Sequence of chain A:
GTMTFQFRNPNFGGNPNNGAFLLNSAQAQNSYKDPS

Interface contacts:
Residue Y211 in chain B contacts residue D53 in chain A (closest heavy-atom distance 3.8 Å).
Residue Y158 in chain B interacts with residue Q48 in chain A (closest heavy-atom distance 4.6 Å).
Residue F208 in chain B is in contact with residue A45 in chain A (closest heavy-atom distance 3.5 Å).
Residue F206 in chain B interacts with residue A45 in chain A (closest heavy-atom distance 3.7 Å).
Residue E218 in chain B contacts residue Q25 in chain A (closest heavy-atom distance 4.9 Å).
Residue G217 in chain B contacts residue F31 in chain A (closest heavy-atom distance 4.9 Å).
Residue Q166 in chain B interacts with residue M22 in chain A (closest heavy-atom distance 3.4 Å).
Residue E200 in chain B contacts residue T23 in chain A (closest heavy-atom distance 4.2 Å).
Residue F206 in chain B is in contact with residue N28 in chain A (closest heavy-atom distance 3.4 Å).
Residue F208 in chain B contacts residue Q46 in chain A (closest heavy-atom distance 3.8 Å).
Residue E218 in chain B contacts residue N28 in chain A (closest heavy-atom distance 3.9 Å).
Residue Y211 in chain B is in contact with residue Y51 in chain A (closest heavy-atom distance 3.4 Å).
Residue F206 in chain B interacts with residue Q48 in chain A (closest heavy-atom distance 4.8 Å).
Residue F208 in chain B contacts residue N49 in chain A (closest heavy-atom distance 3.7 Å).
Residue F159 in chain B contacts residue Q48 in chain A (closest heavy-atom distance 3.6 Å).
Residue R207 in chain B is in contact with residue Y51 in chain A (closest heavy-atom distance 4.7 Å).
Residue E200 in chain B contacts residue R27 in chain A (closest heavy-atom distance 3.1 Å).
Residue E216 in chain B is in contact with residue N30 in chain A (closest heavy-atom distance 3.2 Å).
Residue N224 in chain B interacts with residue T21 in chain A (closest heavy-atom distance 3.5 Å).
Residue E200 in chain B contacts residue Q25 in chain A (closest heavy-atom distance 4.8 Å).
Residue Y199 in chain B is in contact with residue M22 in chain A (closest heavy-atom distance 4.0 Å).
Residue F208 in chain B contacts residue Y51 in chain A (closest heavy-atom distance 3.2 Å).
Residue Q202 in chain B interacts with residue Q25 in chain A (closest heavy-atom distance 3.4 Å).
Residue L214 in chain B is in contact with residue L42 in chain A (closest heavy-atom distance 4.7 Å).
Residue N224 in chain B is in contact with residue M22 in chain A (closest heavy-atom distance 2.8 Å).
Residue Q202 in chain B contacts residue F26 in chain A (closest heavy-atom distance 4.4 Å).
Residue Q168 in chain B is in contact with residue M22 in chain A (closest heavy-atom distance 3.5 Å).
Residue E216 in chain B interacts with residue F31 in chain A (closest heavy-atom distance 3.9 Å).
Residue T222 in chain B contacts residue T23 in chain A (closest heavy-atom distance 4.2 Å).
Residue Y167 in chain B is in contact with residue M22 in chain A (closest heavy-atom distance 4.3 Å).
Residue F206 in chain B interacts with residue N30 in chain A (closest heavy-atom distance 4.5 Å).
Residue K64 in chain B is in contact with residue T21 in chain A (closest heavy-atom distance 4.8 Å).
Residue Q168 in chain B is in contact with residue T21 in chain A (closest heavy-atom distance 4.3 Å).
Residue S198 in chain B is in contact with residue M22 in chain A (closest heavy-atom distance 4.1 Å).
Residue F206 in chain B is in contact with residue L42 in chain A (closest heavy-atom distance 4.4 Å).
Residue I209 in chain B interacts with residue Y51 in chain A (closest heavy-atom distance 4.2 Å).
Residue D170 in chain B contacts residue G20 in chain A (closest heavy-atom distance 3.2 Å).
Residue E218 in chain B is in contact with residue R27 in chain A (closest heavy-atom distance 3.5 Å).
Residue Q202 in chain B contacts residue F24 in chain A (closest heavy-atom distance 3.6 Å).
Residue Q202 in chain B is in contact with residue R27 in chain A (closest heavy-atom distance 3.1 Å).
Residue E216 in chain B interacts with residue N28 in chain A (closest heavy-atom distance 2.8 Å).
Residue Y221 in chain B is in contact with residue F24 in chain A (closest heavy-atom distance 4.3 Å).
Residue Y211 in chain B contacts residue P54 in chain A (closest heavy-atom distance 3.6 Å).
Residue F206 in chain B contacts residue L41 in chain A (closest heavy-atom distance 3.5 Å).
Residue T222 in chain B is in contact with residue F24 in chain A (closest heavy-atom distance 3.7 Å).
Residue Y211 in chain B contacts residue K52 in chain A (closest heavy-atom distance 3.4 Å).
Residue T222 in chain B is in contact with residue M22 in chain A (closest heavy-atom distance 3.4 Å).
Residue G160 in chain B is in contact with residue Q48 in chain A (closest heavy-atom distance 3.7 Å).
Residue N224 in chain B contacts residue G20 in chain A (closest heavy-atom distance 3.7 Å).
Residue E218 in chain B contacts residue F26 in chain A (closest heavy-atom distance 3.6 Å).
Residue L214 in chain B contacts residue A45 in chain A (closest heavy-atom distance 4.7 Å).
Residue N148 in chain B contacts residue G20 in chain A (closest heavy-atom distance 3.0 Å).
Residue E200 in chain B interacts with residue F24 in chain A (closest heavy-atom distance 4.4 Å).
Residue S198 in chain B contacts residue G20 in chain A (closest heavy-atom distance 3.1 Å).
Residue G220 in chain B interacts with residue F24 in chain A (closest heavy-atom distance 3.6 Å).
Residue Q168 in chain B is in contact with residue G20 in chain A (closest heavy-atom distance 2.5 Å).
Residue E200 in chain B interacts with residue M22 in chain A (closest heavy-atom distance 3.7 Å).
Residue D210 in chain B interacts with residue Y51 in chain A (closest heavy-atom distance 3.9 Å).
Residue F208 in chain B is in contact with residue L42 in chain A (closest heavy-atom distance 4.6 Å).
Residue E218 in chain B is in contact with residue F31 in chain A (closest heavy-atom distance 4.0 Å).

These two protein chains interact to form a complex.

Sequence of chain B:
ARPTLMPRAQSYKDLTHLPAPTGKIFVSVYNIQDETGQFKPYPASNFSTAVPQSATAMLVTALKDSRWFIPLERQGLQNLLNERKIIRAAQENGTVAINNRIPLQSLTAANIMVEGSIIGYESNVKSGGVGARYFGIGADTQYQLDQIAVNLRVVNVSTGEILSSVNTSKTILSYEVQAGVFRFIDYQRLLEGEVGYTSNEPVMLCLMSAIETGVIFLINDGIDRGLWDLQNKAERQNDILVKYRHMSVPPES